These two protein chains interact to form a complex.

Interface contacts:
Residue I9 in the second protein interacts with residue A38 in the first protein (closest heavy-atom distance 2.9 Å).
Residue I9 in the second protein interacts with residue N37 in the first protein (closest heavy-atom distance 3.2 Å).
Residue G41 in the second protein is in contact with residue R6 in the first protein (closest heavy-atom distance 3.3 Å).
Residue I8 in the second protein contacts residue L39 in the first protein (closest heavy-atom distance 3.7 Å).
Residue N37 in the second protein contacts residue I9 in the first protein (closest heavy-atom distance 3.2 Å).
Residue E10 in the second protein contacts residue H36 in the first protein (closest heavy-atom distance 3.8 Å).
Residue V45 in the second protein contacts residue K5 in the first protein (closest heavy-atom distance 4.9 Å).
Residue P40 in the second protein is in contact with residue L7 in the first protein (closest heavy-atom distance 3.4 Å).
Residue G41 in the second protein contacts residue L7 in the first protein (closest heavy-atom distance 3.2 Å).
Residue E44 in the second protein contacts residue K5 in the first protein (closest heavy-atom distance 2.6 Å).
Residue L7 in the second protein is in contact with residue V45 in the first protein (closest heavy-atom distance 3.8 Å).
Residue N37 in the second protein interacts with residue N37 in the first protein (closest heavy-atom distance 3.0 Å).
Residue H36 in the second protein contacts residue E10 in the first protein (closest heavy-atom distance 3.8 Å).
Residue I8 in the second protein is in contact with residue A38 in the first protein (closest heavy-atom distance 3.3 Å).
Residue P40 in the second protein interacts with residue R6 in the first protein (closest heavy-atom distance 3.9 Å).
Residue L7 in the second protein contacts residue P40 in the first protein (closest heavy-atom distance 3.4 Å).
Residue K5 in the second protein contacts residue G41 in the first protein (closest heavy-atom distance 4.2 Å).
Residue V42 in the second protein contacts residue R6 in the first protein (closest heavy-atom distance 4.6 Å).
Residue I9 in the second protein contacts residue H36 in the first protein (closest heavy-atom distance 4.0 Å).
Residue R6 in the second protein contacts residue G41 in the first protein (closest heavy-atom distance 3.3 Å).
Residue L39 in the second protein is in contact with residue I8 in the first protein (closest heavy-atom distance 3.7 Å).
Residue V42 in the second protein contacts residue I8 in the first protein (closest heavy-atom distance 4.0 Å).
Residue V45 in the second protein contacts residue V45 in the first protein (closest heavy-atom distance 4.5 Å).
Residue A38 in the second protein interacts with residue I8 in the first protein (closest heavy-atom distance 3.3 Å).
Residue N32 in the second protein contacts residue H36 in the first protein (closest heavy-atom distance 5.0 Å).
Residue L39 in the second protein is in contact with residue L7 in the first protein (closest heavy-atom distance 3.6 Å).
Residue N37 in the second protein interacts with residue I8 in the first protein (closest heavy-atom distance 4.6 Å).
Residue N37 in the second protein contacts residue E10 in the first protein (closest heavy-atom distance 3.6 Å).
Residue K5 in the second protein is in contact with residue E44 in the first protein (closest heavy-atom distance 2.6 Å).
Residue I8 in the second protein contacts residue V42 in the first protein (closest heavy-atom distance 4.0 Å).
Residue V42 in the second protein is in contact with residue L7 in the first protein (closest heavy-atom distance 3.0 Å).
Residue R6 in the second protein is in contact with residue P40 in the first protein (closest heavy-atom distance 3.9 Å).
Residue I8 in the second protein contacts residue I8 in the first protein (closest heavy-atom distance 2.7 Å).
Residue A33 in the second protein is in contact with residue N37 in the first protein (closest heavy-atom distance 4.5 Å).
Residue L7 in the second protein is in contact with residue V42 in the first protein (closest heavy-atom distance 3.0 Å).
Residue L7 in the second protein interacts with residue G41 in the first protein (closest heavy-atom distance 3.2 Å).
Residue P40 in the second protein contacts residue I8 in the first protein (closest heavy-atom distance 4.2 Å).
Residue V45 in the second protein interacts with residue L7 in the first protein (closest heavy-atom distance 3.8 Å).
Residue E10 in the second protein interacts with residue N37 in the first protein (closest heavy-atom distance 3.6 Å).
Residue I8 in the second protein is in contact with residue P40 in the first protein (closest heavy-atom distance 4.2 Å).
Residue L7 in the second protein interacts with residue A38 in the first protein (closest heavy-atom distance 4.4 Å).
Residue H36 in the second protein contacts residue I9 in the first protein (closest heavy-atom distance 4.0 Å).
Residue I9 in the second protein contacts residue P40 in the first protein (closest heavy-atom distance 4.1 Å).
Residue K5 in the second protein contacts residue V45 in the first protein (closest heavy-atom distance 4.9 Å).
Residue N37 in the second protein contacts residue A33 in the first protein (closest heavy-atom distance 4.5 Å).
Residue P40 in the second protein contacts residue I9 in the first protein (closest heavy-atom distance 4.1 Å).
Residue V45 in the second protein contacts residue A46 in the first protein (closest heavy-atom distance 3.9 Å).
Residue I8 in the second protein interacts with residue N37 in the first protein (closest heavy-atom distance 4.6 Å).
Residue A38 in the second protein is in contact with residue L7 in the first protein (closest heavy-atom distance 4.4 Å).
Residue A46 in the second protein interacts with residue V45 in the first protein (closest heavy-atom distance 3.9 Å).
Residue G41 in the second protein is in contact with residue K5 in the first protein (closest heavy-atom distance 4.2 Å).
Residue H36 in the second protein is in contact with residue N32 in the first protein (closest heavy-atom distance 5.0 Å).
Residue L7 in the second protein interacts with residue L39 in the first protein (closest heavy-atom distance 3.6 Å).
Residue A38 in the second protein is in contact with residue I9 in the first protein (closest heavy-atom distance 2.9 Å).
Residue R6 in the second protein interacts with residue V42 in the first protein (closest heavy-atom distance 4.6 Å).
Residue V42 in the second protein contacts residue V42 in the first protein (closest heavy-atom distance 3.2 Å).

Sequence of the first protein:
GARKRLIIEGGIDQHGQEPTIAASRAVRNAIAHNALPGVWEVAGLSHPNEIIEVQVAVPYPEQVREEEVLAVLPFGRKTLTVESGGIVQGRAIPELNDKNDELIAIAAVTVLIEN

Sequence of the second protein:
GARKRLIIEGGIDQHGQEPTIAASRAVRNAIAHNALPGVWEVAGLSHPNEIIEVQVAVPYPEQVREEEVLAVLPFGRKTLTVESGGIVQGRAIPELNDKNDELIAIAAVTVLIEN